Sequence of the first protein:
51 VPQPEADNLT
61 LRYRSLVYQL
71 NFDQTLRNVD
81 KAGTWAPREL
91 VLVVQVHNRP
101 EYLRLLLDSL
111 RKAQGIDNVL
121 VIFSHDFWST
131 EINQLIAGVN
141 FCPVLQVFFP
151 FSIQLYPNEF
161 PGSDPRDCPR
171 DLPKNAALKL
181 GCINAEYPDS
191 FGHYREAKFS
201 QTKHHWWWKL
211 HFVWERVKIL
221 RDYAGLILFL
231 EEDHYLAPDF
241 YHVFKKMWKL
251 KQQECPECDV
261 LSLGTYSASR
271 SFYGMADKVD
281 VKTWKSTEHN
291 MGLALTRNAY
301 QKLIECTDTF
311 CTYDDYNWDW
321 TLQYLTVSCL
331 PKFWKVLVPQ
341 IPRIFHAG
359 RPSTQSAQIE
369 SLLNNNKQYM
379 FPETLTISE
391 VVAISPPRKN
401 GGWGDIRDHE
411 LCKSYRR

Interface contacts:
Residue A137 in the first protein interacts with residue T75 in the second protein (closest heavy-atom distance 3.6 Å).
Residue P52 in the first protein interacts with residue F160 in the second protein (closest heavy-atom distance 3.4 Å).
Residue N78 in the first protein contacts residue V139 in the second protein (closest heavy-atom distance 4.3 Å).
Residue L76 in the first protein interacts with residue A137 in the second protein (closest heavy-atom distance 3.3 Å).
Residue R77 in the first protein contacts residue R77 in the second protein (closest heavy-atom distance 4.0 Å).
Residue D73 in the first protein is in contact with residue W128 in the second protein (closest heavy-atom distance 3.2 Å).
Residue T75 in the first protein contacts residue Q134 in the second protein (closest heavy-atom distance 3.5 Å).
Residue W128 in the first protein is in contact with residue D73 in the second protein (closest heavy-atom distance 3.4 Å).
Residue G138 in the first protein is in contact with residue V79 in the second protein (closest heavy-atom distance 3.5 Å).
Residue Q69 in the first protein interacts with residue L66 in the second protein (closest heavy-atom distance 3.7 Å).
Residue E55 in the first protein contacts residue R64 in the second protein (closest heavy-atom distance 2.3 Å).
Residue Y68 in the first protein interacts with residue R62 in the second protein (closest heavy-atom distance 3.2 Å).
Residue P52 in the first protein contacts residue Y156 in the second protein (closest heavy-atom distance 3.5 Å).
Residue S65 in the first protein interacts with residue R62 in the second protein (closest heavy-atom distance 3.6 Å).
Residue R62 in the first protein contacts residue Q69 in the second protein (closest heavy-atom distance 2.6 Å).
Residue D73 in the first protein is in contact with residue T130 in the second protein (closest heavy-atom distance 2.8 Å).
Residue Q74 in the first protein contacts residue Q134 in the second protein (closest heavy-atom distance 4.0 Å).
Residue Q134 in the first protein interacts with residue Q74 in the second protein (closest heavy-atom distance 4.1 Å).
Residue N78 in the first protein interacts with residue A137 in the second protein (closest heavy-atom distance 2.8 Å).
Residue T75 in the first protein interacts with residue N133 in the second protein (closest heavy-atom distance 3.6 Å).
Residue Q69 in the first protein is in contact with residue R62 in the second protein (closest heavy-atom distance 3.3 Å).
Residue N140 in the first protein interacts with residue N140 in the second protein (closest heavy-atom distance 3.1 Å).
Residue E55 in the first protein is in contact with residue L61 in the second protein (closest heavy-atom distance 4.3 Å).
Residue N78 in the first protein contacts residue G138 in the second protein (closest heavy-atom distance 3.9 Å).
Residue V51 in the first protein interacts with residue L411 in the second protein (closest heavy-atom distance 4.1 Å).
Residue D57 in the first protein is in contact with residue Y68 in the second protein (closest heavy-atom distance 4.2 Å).
Residue Q69 in the first protein interacts with residue W128 in the second protein (closest heavy-atom distance 3.1 Å).
Residue R62 in the first protein contacts residue S65 in the second protein (closest heavy-atom distance 3.5 Å).
Residue V79 in the first protein is in contact with residue G138 in the second protein (closest heavy-atom distance 3.6 Å).
Residue W128 in the first protein contacts residue Q69 in the second protein (closest heavy-atom distance 3.4 Å).
Residue V79 in the first protein contacts residue Q134 in the second protein (closest heavy-atom distance 3.7 Å).
Residue S65 in the first protein contacts residue L66 in the second protein (closest heavy-atom distance 3.5 Å).
Residue V139 in the first protein contacts residue N78 in the second protein (closest heavy-atom distance 4.1 Å).
Residue G138 in the first protein is in contact with residue N78 in the second protein (closest heavy-atom distance 3.8 Å).
Residue L76 in the first protein is in contact with residue Q134 in the second protein (closest heavy-atom distance 2.6 Å).
Residue A137 in the first protein interacts with residue R77 in the second protein (closest heavy-atom distance 3.4 Å).
Residue P52 in the first protein is in contact with residue P161 in the second protein (closest heavy-atom distance 3.8 Å).
Residue P52 in the first protein contacts residue E159 in the second protein (closest heavy-atom distance 4.3 Å).
Residue A137 in the first protein contacts residue N78 in the second protein (closest heavy-atom distance 2.7 Å).
Residue L66 in the first protein interacts with residue L66 in the second protein (closest heavy-atom distance 3.6 Å).
Residue R77 in the first protein is in contact with residue A137 in the second protein (closest heavy-atom distance 3.4 Å).
Residue Q134 in the first protein contacts residue V79 in the second protein (closest heavy-atom distance 3.9 Å).
Residue L76 in the first protein contacts residue G138 in the second protein (closest heavy-atom distance 4.4 Å).
Residue S65 in the first protein contacts residue S65 in the second protein (closest heavy-atom distance 3.6 Å).
Residue N78 in the first protein is in contact with residue N78 in the second protein (closest heavy-atom distance 3.9 Å).
Residue T130 in the first protein is in contact with residue D73 in the second protein (closest heavy-atom distance 3.2 Å).
Residue T75 in the first protein contacts residue A137 in the second protein (closest heavy-atom distance 3.5 Å).
Residue V51 in the first protein contacts residue F151 in the second protein (closest heavy-atom distance 4.1 Å).
Residue N140 in the first protein contacts residue N78 in the second protein (closest heavy-atom distance 3.3 Å).
Residue L66 in the first protein is in contact with residue Q69 in the second protein (closest heavy-atom distance 3.6 Å).
Residue P52 in the first protein contacts residue F151 in the second protein (closest heavy-atom distance 3.7 Å).
Residue R62 in the first protein is in contact with residue Y68 in the second protein (closest heavy-atom distance 3.5 Å).
Residue Q134 in the first protein interacts with residue T75 in the second protein (closest heavy-atom distance 3.5 Å).
Residue Q134 in the first protein is in contact with residue L76 in the second protein (closest heavy-atom distance 2.6 Å).
Residue A137 in the first protein interacts with residue L76 in the second protein (closest heavy-atom distance 3.3 Å).
Residue N78 in the first protein is in contact with residue N140 in the second protein (closest heavy-atom distance 3.2 Å).
Residue P52 in the first protein interacts with residue L411 in the second protein (closest heavy-atom distance 4.3 Å).
Residue N133 in the first protein interacts with residue T75 in the second protein (closest heavy-atom distance 3.7 Å).
Residue V51 in the first protein is in contact with residue L418 in the second protein (closest heavy-atom distance 4.2 Å).
Residue Q69 in the first protein contacts residue Y63 in the second protein (closest heavy-atom distance 4.1 Å).

Sequence of the second protein:
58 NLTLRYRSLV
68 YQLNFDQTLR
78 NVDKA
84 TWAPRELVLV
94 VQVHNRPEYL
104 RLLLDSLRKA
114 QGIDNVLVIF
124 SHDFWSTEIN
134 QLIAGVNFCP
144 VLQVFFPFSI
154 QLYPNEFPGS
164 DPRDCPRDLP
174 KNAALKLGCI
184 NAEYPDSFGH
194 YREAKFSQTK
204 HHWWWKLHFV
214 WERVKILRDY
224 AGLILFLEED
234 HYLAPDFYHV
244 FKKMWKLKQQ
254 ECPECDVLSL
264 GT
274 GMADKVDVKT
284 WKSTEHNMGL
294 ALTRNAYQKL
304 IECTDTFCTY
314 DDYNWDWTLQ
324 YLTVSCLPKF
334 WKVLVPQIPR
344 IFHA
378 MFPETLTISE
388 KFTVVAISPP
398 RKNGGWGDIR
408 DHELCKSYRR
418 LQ

These two protein chains interact to form a complex.